These two protein chains interact to form a complex.

Sequence of chain B:
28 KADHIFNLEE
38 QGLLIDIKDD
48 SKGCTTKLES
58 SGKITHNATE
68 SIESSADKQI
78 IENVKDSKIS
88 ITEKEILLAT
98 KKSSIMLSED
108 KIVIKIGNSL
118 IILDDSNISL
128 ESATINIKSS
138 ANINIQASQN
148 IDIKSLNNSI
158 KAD

Sequence of chain A:
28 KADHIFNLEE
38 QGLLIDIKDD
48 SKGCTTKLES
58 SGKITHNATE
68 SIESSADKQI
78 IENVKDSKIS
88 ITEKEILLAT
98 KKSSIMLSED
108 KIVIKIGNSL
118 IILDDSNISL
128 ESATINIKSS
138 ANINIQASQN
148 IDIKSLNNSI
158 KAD

Interface contacts:
Residue K135 in chain A is in contact with residue L127 in chain B (closest heavy-atom distance 3.1 Å).
Residue L153 in chain A contacts residue S145 in chain B (closest heavy-atom distance 3.2 Å).
Residue N139 in chain A contacts residue I132 in chain B (closest heavy-atom distance 3.0 Å).
Residue K75 in chain A contacts residue E67 in chain B (closest heavy-atom distance 3.0 Å).
Residue I132 in chain A is in contact with residue I125 in chain B (closest heavy-atom distance 3.4 Å).
Residue N141 in chain A interacts with residue I134 in chain B (closest heavy-atom distance 2.6 Å).
Residue N155 in chain A contacts residue I148 in chain B (closest heavy-atom distance 3.2 Å).
Residue I78 in chain A contacts residue S71 in chain B (closest heavy-atom distance 3.0 Å).
Residue S68 in chain A is in contact with residue I61 in chain B (closest heavy-atom distance 3.3 Å).
Residue E70 in chain A is in contact with residue I61 in chain B (closest heavy-atom distance 2.7 Å).
Residue K82 in chain A is in contact with residue E90 in chain B (closest heavy-atom distance 3.0 Å).
Residue N141 in chain A interacts with residue I132 in chain B (closest heavy-atom distance 2.9 Å).
Residue Q143 in chain A interacts with residue I134 in chain B (closest heavy-atom distance 2.8 Å).
Residue D149 in chain A is in contact with residue N141 in chain B (closest heavy-atom distance 3.2 Å).
Residue S72 in chain A interacts with residue I69 in chain B (closest heavy-atom distance 3.4 Å).
Residue S72 in chain A interacts with residue H63 in chain B (closest heavy-atom distance 3.3 Å).
Residue N80 in chain A contacts residue A73 in chain B (closest heavy-atom distance 3.2 Å).
Residue Q146 in chain A interacts with residue S137 in chain B (closest heavy-atom distance 3.0 Å).
Residue I157 in chain A interacts with residue I150 in chain B (closest heavy-atom distance 3.0 Å).
Residue E70 in chain A interacts with residue T62 in chain B (closest heavy-atom distance 3.2 Å).
Residue D74 in chain A is in contact with residue T66 in chain B (closest heavy-atom distance 3.3 Å).
Residue E70 in chain A is in contact with residue H63 in chain B (closest heavy-atom distance 3.2 Å).
Residue N133 in chain A interacts with residue L127 in chain B (closest heavy-atom distance 3.0 Å).
Residue N141 in chain A interacts with residue N133 in chain B (closest heavy-atom distance 3.2 Å).
Residue N133 in chain A is in contact with residue S126 in chain B (closest heavy-atom distance 3.3 Å).
Residue E79 in chain A is in contact with residue S71 in chain B (closest heavy-atom distance 3.4 Å).
Residue E67 in chain A contacts residue S58 in chain B (closest heavy-atom distance 3.0 Å).
Residue I140 in chain A interacts with residue I132 in chain B (closest heavy-atom distance 3.4 Å).
Residue S137 in chain A contacts residue A130 in chain B (closest heavy-atom distance 2.4 Å).
Residue N147 in chain A interacts with residue A138 in chain B (closest heavy-atom distance 2.9 Å).
Residue I77 in chain A interacts with residue I69 in chain B (closest heavy-atom distance 3.3 Å).
Residue K151 in chain A is in contact with residue I142 in chain B (closest heavy-atom distance 3.0 Å).
Residue N115 in chain A interacts with residue D122 in chain B (closest heavy-atom distance 3.4 Å).
Residue S116 in chain A is in contact with residue D121 in chain B (closest heavy-atom distance 3.0 Å).
Residue I142 in chain A interacts with residue I134 in chain B (closest heavy-atom distance 3.3 Å).
Residue I78 in chain A contacts residue I69 in chain B (closest heavy-atom distance 2.9 Å).
Residue S72 in chain A is in contact with residue N64 in chain B (closest heavy-atom distance 2.3 Å).
Residue S136 in chain A is in contact with residue A130 in chain B (closest heavy-atom distance 3.3 Å).
Residue S145 in chain A is in contact with residue S137 in chain B (closest heavy-atom distance 3.3 Å).
Residue S156 in chain A contacts residue I148 in chain B (closest heavy-atom distance 3.4 Å).
Residue C51 in chain A interacts with residue K60 in chain B (closest heavy-atom distance 3.4 Å).
Residue A138 in chain A interacts with residue A130 in chain B (closest heavy-atom distance 3.0 Å).
Residue N64 in chain A contacts residue I61 in chain B (closest heavy-atom distance 3.4 Å).
Residue S68 in chain A interacts with residue G59 in chain B (closest heavy-atom distance 3.3 Å).
Residue I69 in chain A interacts with residue I61 in chain B (closest heavy-atom distance 3.3 Å).
Residue I113 in chain A is in contact with residue D121 in chain B (closest heavy-atom distance 3.4 Å).
Residue E67 in chain A is in contact with residue G59 in chain B (closest heavy-atom distance 3.1 Å).
Residue N147 in chain A is in contact with residue N139 in chain B (closest heavy-atom distance 3.0 Å).
Residue C51 in chain A is in contact with residue E56 in chain B (closest heavy-atom distance 3.3 Å).
Residue N133 in chain A contacts residue I125 in chain B (closest heavy-atom distance 3.0 Å).
Residue I78 in chain A is in contact with residue E70 in chain B (closest heavy-atom distance 3.3 Å).
Residue K158 in chain A interacts with residue I150 in chain B (closest heavy-atom distance 3.3 Å).
Residue H31 in chain A is in contact with residue E36 in chain B (closest heavy-atom distance 3.1 Å).
Residue Q76 in chain A is in contact with residue I69 in chain B (closest heavy-atom distance 3.1 Å).
Residue E128 in chain A is in contact with residue I125 in chain B (closest heavy-atom distance 3.4 Å).
Residue D149 in chain A contacts residue I140 in chain B (closest heavy-atom distance 3.4 Å).
Residue T131 in chain A is in contact with residue I125 in chain B (closest heavy-atom distance 3.2 Å).
Residue Q146 in chain A interacts with residue A138 in chain B (closest heavy-atom distance 3.4 Å).
Residue I44 in chain A is in contact with residue L55 in chain B (closest heavy-atom distance 3.4 Å).
Residue N80 in chain A is in contact with residue S72 in chain B (closest heavy-atom distance 3.2 Å).